Sequence of chain A:
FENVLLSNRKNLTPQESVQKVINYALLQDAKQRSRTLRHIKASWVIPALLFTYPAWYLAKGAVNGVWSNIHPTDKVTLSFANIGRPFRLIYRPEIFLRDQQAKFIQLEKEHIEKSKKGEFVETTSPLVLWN

Residue-level contacts at the interface:
Residue Y38 in chain B interacts with residue S129 in chain A (closest heavy-atom distance 4.9 Å).
Residue L71 in chain B contacts residue W134 in chain A (closest heavy-atom distance 4.2 Å).
Residue R70 in chain B contacts residue L131 in chain A (closest heavy-atom distance 3.8 Å).
Residue G41 in chain B contacts residue W134 in chain A (closest heavy-atom distance 3.3 Å).
Residue R77 in chain B contacts residue V132 in chain A (closest heavy-atom distance 4.1 Å).
Residue L71 in chain B is in contact with residue V132 in chain A (closest heavy-atom distance 3.7 Å).
Residue R70 in chain B contacts residue E112 in chain A (closest heavy-atom distance 2.7 Å).
Residue Y38 in chain B interacts with residue P130 in chain A (closest heavy-atom distance 2.4 Å).
Residue A74 in chain B is in contact with residue V132 in chain A (closest heavy-atom distance 3.7 Å).
Residue R77 in chain B interacts with residue F124 in chain A (closest heavy-atom distance 4.4 Å).
Residue Y37 in chain B is in contact with residue V132 in chain A (closest heavy-atom distance 3.7 Å).
Residue R70 in chain B is in contact with residue V132 in chain A (closest heavy-atom distance 3.6 Å).
Residue Q40 in chain B contacts residue W134 in chain A (closest heavy-atom distance 3.8 Å).
Residue R77 in chain B is in contact with residue P130 in chain A (closest heavy-atom distance 4.4 Å).
Residue Y37 in chain B is in contact with residue W134 in chain A (closest heavy-atom distance 3.0 Å).
Residue S86 in chain B is in contact with residue F124 in chain A (closest heavy-atom distance 3.6 Å).
Residue A74 in chain B is in contact with residue S129 in chain A (closest heavy-atom distance 4.7 Å).
Residue Y38 in chain B contacts residue L131 in chain A (closest heavy-atom distance 4.5 Å).
Residue Q44 in chain B is in contact with residue W134 in chain A (closest heavy-atom distance 3.6 Å).
Residue Y37 in chain B is in contact with residue Q105 in chain A (closest heavy-atom distance 4.2 Å).
Residue Y37 in chain B contacts residue N135 in chain A (closest heavy-atom distance 3.0 Å).
Residue R70 in chain B contacts residue I116 in chain A (closest heavy-atom distance 3.7 Å).
Residue R77 in chain B is in contact with residue S129 in chain A (closest heavy-atom distance 2.9 Å).
Residue Y38 in chain B contacts residue V132 in chain A (closest heavy-atom distance 3.8 Å).
Residue Y37 in chain B is in contact with residue L133 in chain A (closest heavy-atom distance 3.5 Å).

These two protein chains interact to form a complex.

Sequence of chain B:
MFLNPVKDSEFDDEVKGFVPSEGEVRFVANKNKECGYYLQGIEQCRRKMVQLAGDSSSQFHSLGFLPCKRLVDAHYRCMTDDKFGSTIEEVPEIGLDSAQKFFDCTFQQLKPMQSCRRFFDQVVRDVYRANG